Sequence of chain A:
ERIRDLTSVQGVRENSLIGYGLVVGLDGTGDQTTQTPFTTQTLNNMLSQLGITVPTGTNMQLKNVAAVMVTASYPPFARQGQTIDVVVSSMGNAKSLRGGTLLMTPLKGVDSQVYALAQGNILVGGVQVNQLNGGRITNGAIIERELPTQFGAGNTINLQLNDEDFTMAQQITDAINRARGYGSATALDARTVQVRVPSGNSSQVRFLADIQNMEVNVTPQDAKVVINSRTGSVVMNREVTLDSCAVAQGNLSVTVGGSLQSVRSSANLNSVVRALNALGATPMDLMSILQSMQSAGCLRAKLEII

This data describes a binding interaction between two proteins.

Sequence of chain B:
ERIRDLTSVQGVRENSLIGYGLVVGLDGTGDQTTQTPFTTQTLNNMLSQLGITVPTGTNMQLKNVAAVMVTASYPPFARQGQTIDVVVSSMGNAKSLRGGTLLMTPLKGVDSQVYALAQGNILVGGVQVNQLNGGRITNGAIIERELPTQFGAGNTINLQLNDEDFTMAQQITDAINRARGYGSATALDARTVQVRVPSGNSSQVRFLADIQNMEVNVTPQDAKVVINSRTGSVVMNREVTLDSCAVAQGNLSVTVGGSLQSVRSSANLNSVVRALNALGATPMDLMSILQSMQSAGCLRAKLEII

Residue-level contacts at the interface:
Residue L69 in chain B is in contact with residue K127 in chain A (closest heavy-atom distance 3.3 Å).
Residue L328 in chain B contacts residue C273 in chain A (closest heavy-atom distance 3.2 Å).
Residue Q159 in chain B is in contact with residue R258 in chain A (closest heavy-atom distance 3.0 Å).
Residue A340 in chain B contacts residue S318 in chain A (closest heavy-atom distance 3.1 Å).
Residue Q68 in chain B is in contact with residue S131 in chain A (closest heavy-atom distance 2.6 Å).
Residue D46 in chain B interacts with residue Q159 in chain A (closest heavy-atom distance 2.6 Å).
Residue S261 in chain B is in contact with residue S351 in chain A (closest heavy-atom distance 3.1 Å).
Residue N158 in chain B is in contact with residue R258 in chain A (closest heavy-atom distance 3.1 Å).
Residue T72 in chain B is in contact with residue Q60 in chain A (closest heavy-atom distance 3.0 Å).
Residue R23 in chain B contacts residue D193 in chain A (closest heavy-atom distance 2.6 Å).
Residue V332 in chain B interacts with residue L319 in chain A (closest heavy-atom distance 3.0 Å).
Residue G44 in chain B is in contact with residue S109 in chain A (closest heavy-atom distance 3.0 Å).
Residue V332 in chain B is in contact with residue A274 in chain A (closest heavy-atom distance 3.2 Å).
Residue G118 in chain B is in contact with residue Q159 in chain A (closest heavy-atom distance 3.1 Å).
Residue T259 in chain B interacts with residue Q277 in chain A (closest heavy-atom distance 2.5 Å).
Residue R21 in chain B contacts residue E267 in chain A (closest heavy-atom distance 2.2 Å).
Residue N229 in chain B is in contact with residue L216 in chain A (closest heavy-atom distance 3.1 Å).
Residue R98 in chain B interacts with residue D217 in chain A (closest heavy-atom distance 3.0 Å).
Residue Q80 in chain B interacts with residue Q54 in chain A (closest heavy-atom distance 2.9 Å).
Residue M264 in chain B is in contact with residue C273 in chain A (closest heavy-atom distance 3.1 Å).
Residue Q101 in chain B contacts residue Q188 in chain A (closest heavy-atom distance 3.2 Å).
Residue L45 in chain B contacts residue Q159 in chain A (closest heavy-atom distance 3.1 Å).
Residue D46 in chain B contacts residue L160 in chain A (closest heavy-atom distance 2.9 Å).
Residue N78 in chain B is in contact with residue Q54 in chain A (closest heavy-atom distance 2.9 Å).
Residue N83 in chain B interacts with residue A113 in chain A (closest heavy-atom distance 3.0 Å).
Residue P94 in chain B contacts residue R219 in chain A (closest heavy-atom distance 3.1 Å).
Residue R23 in chain B contacts residue T195 in chain A (closest heavy-atom distance 3.1 Å).
Residue N336 in chain B is in contact with residue S318 in chain A (closest heavy-atom distance 2.1 Å).
Residue Q80 in chain B contacts residue N112 in chain A (closest heavy-atom distance 3.2 Å).
Residue E172 in chain B contacts residue R32 in chain A (closest heavy-atom distance 2.8 Å).
Residue Q101 in chain B interacts with residue R219 in chain A (closest heavy-atom distance 3.0 Å).
Residue V262 in chain B is in contact with residue V275 in chain A (closest heavy-atom distance 3.1 Å).
Residue N83 in chain B interacts with residue G111 in chain A (closest heavy-atom distance 2.9 Å).
Residue N83 in chain B interacts with residue S109 in chain A (closest heavy-atom distance 2.4 Å).
Residue Q99 in chain B interacts with residue R32 in chain A (closest heavy-atom distance 3.0 Å).
Residue V43 in chain B contacts residue S108 in chain A (closest heavy-atom distance 3.2 Å).
Residue P95 in chain B contacts residue R219 in chain A (closest heavy-atom distance 3.0 Å).
Residue N265 in chain B interacts with residue A355 in chain A (closest heavy-atom distance 2.8 Å).
Residue L335 in chain B interacts with residue L319 in chain A (closest heavy-atom distance 3.1 Å).
Residue Q101 in chain B interacts with residue L189 in chain A (closest heavy-atom distance 3.0 Å).
Residue L81 in chain B contacts residue M110 in chain A (closest heavy-atom distance 3.2 Å).
Residue I170 in chain B is in contact with residue R32 in chain A (closest heavy-atom distance 3.1 Å).
Residue G260 in chain B interacts with residue G278 in chain A (closest heavy-atom distance 3.1 Å).
Residue K252 in chain B is in contact with residue A355 in chain A (closest heavy-atom distance 3.0 Å).
Residue V84 in chain B contacts residue M110 in chain A (closest heavy-atom distance 3.0 Å).
Residue V254 in chain B contacts residue A355 in chain A (closest heavy-atom distance 3.3 Å).
Residue M264 in chain B interacts with residue A274 in chain A (closest heavy-atom distance 2.8 Å).
Residue L122 in chain B interacts with residue T90 in chain A (closest heavy-atom distance 3.1 Å).
Residue D46 in chain B is in contact with residue N161 in chain A (closest heavy-atom distance 2.5 Å).
Residue V262 in chain B contacts residue A276 in chain A (closest heavy-atom distance 2.6 Å).
Residue D24 in chain B contacts residue A251 in chain A (closest heavy-atom distance 3.1 Å).
Residue R98 in chain B is in contact with residue T220 in chain A (closest heavy-atom distance 2.4 Å).
Residue F96 in chain B is in contact with residue R219 in chain A (closest heavy-atom distance 3.1 Å).
Residue V263 in chain B is in contact with residue A274 in chain A (closest heavy-atom distance 3.2 Å).
Residue R164 in chain B contacts residue I365 in chain A (closest heavy-atom distance 3.1 Å).
Residue D24 in chain B contacts residue D250 in chain A (closest heavy-atom distance 2.6 Å).
Residue T120 in chain B is in contact with residue S108 in chain A (closest heavy-atom distance 3.1 Å).
Residue P95 in chain B interacts with residue E192 in chain A (closest heavy-atom distance 3.2 Å).
Residue R23 in chain B interacts with residue Q249 in chain A (closest heavy-atom distance 2.6 Å).
Residue E20 in chain B is in contact with residue R359 in chain A (closest heavy-atom distance 2.8 Å).